Residue-level contacts at the interface:
Residue D35 in protein 1 interacts with residue S31 in protein 2 (closest heavy-atom distance 4.8 Å).

Sequence of protein 2:
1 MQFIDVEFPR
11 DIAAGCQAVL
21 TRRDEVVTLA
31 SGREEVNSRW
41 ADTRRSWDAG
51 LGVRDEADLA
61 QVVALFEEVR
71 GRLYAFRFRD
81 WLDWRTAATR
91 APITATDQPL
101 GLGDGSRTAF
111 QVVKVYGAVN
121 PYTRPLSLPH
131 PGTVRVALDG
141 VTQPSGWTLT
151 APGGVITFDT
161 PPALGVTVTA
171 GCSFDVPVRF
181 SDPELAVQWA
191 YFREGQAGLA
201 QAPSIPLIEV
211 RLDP

Sequence of protein 1:
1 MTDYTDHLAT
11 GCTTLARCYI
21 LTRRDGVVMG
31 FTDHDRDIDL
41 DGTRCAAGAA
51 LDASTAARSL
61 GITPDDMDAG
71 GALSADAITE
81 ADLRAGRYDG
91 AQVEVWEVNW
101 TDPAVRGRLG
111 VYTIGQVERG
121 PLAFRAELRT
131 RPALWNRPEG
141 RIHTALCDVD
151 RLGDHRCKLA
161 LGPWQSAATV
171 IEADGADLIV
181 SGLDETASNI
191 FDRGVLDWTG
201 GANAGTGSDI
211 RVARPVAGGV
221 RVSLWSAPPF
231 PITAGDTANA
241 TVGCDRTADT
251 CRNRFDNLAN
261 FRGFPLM

The following describes two proteins that form a bound complex.